Residue-level contacts at the interface:
Residue I96 in chain A contacts residue Q22 in chain B (closest heavy-atom distance 4.5 Å).
Residue Y662 in chain A is in contact with residue Q22 in chain B (closest heavy-atom distance 3.6 Å).
Residue V657 in chain A is in contact with residue A36 in chain B (closest heavy-atom distance 3.4 Å).
Residue F658 in chain A interacts with residue V37 in chain B (closest heavy-atom distance 3.4 Å).
Residue T654 in chain A contacts residue V37 in chain B (closest heavy-atom distance 3.5 Å).
Residue M233 in chain A is in contact with residue Q22 in chain B (closest heavy-atom distance 3.0 Å).
Residue Y662 in chain A is in contact with residue G33 in chain B (closest heavy-atom distance 4.3 Å).
Residue H264 in chain A interacts with residue L24 in chain B (closest heavy-atom distance 4.0 Å).
Residue A661 in chain A contacts residue G33 in chain B (closest heavy-atom distance 3.7 Å).
Residue F663 in chain A contacts residue Q22 in chain B (closest heavy-atom distance 3.5 Å).
Residue V653 in chain A contacts residue F40 in chain B (closest heavy-atom distance 3.3 Å).
Residue A661 in chain A interacts with residue Q32 in chain B (closest heavy-atom distance 2.9 Å).
Residue F658 in chain A interacts with residue G33 in chain B (closest heavy-atom distance 3.3 Å).
Residue H264 in chain A contacts residue G23 in chain B (closest heavy-atom distance 4.4 Å).
Residue A661 in chain A contacts residue P29 in chain B (closest heavy-atom distance 3.9 Å).
Residue Y229 in chain A is in contact with residue Q22 in chain B (closest heavy-atom distance 2.8 Å).
Residue A661 in chain A is in contact with residue A36 in chain B (closest heavy-atom distance 3.4 Å).
Residue V657 in chain A is in contact with residue F40 in chain B (closest heavy-atom distance 3.9 Å).
Residue Y662 in chain A contacts residue P29 in chain B (closest heavy-atom distance 3.0 Å).
Residue F658 in chain A interacts with residue W30 in chain B (closest heavy-atom distance 3.7 Å).
Residue I650 in chain A is in contact with residue V44 in chain B (closest heavy-atom distance 4.3 Å).
Residue I650 in chain A interacts with residue L41 in chain B (closest heavy-atom distance 5.0 Å).
Residue F263 in chain A interacts with residue Q22 in chain B (closest heavy-atom distance 3.6 Å).
Residue A664 in chain A interacts with residue Q32 in chain B (closest heavy-atom distance 4.9 Å).
Residue V657 in chain A is in contact with residue V37 in chain B (closest heavy-atom distance 4.1 Å).
Residue A664 in chain A contacts residue L24 in chain B (closest heavy-atom distance 3.8 Å).
Residue I650 in chain A is in contact with residue F48 in chain B (closest heavy-atom distance 3.9 Å).
Residue Y662 in chain A contacts residue Q32 in chain B (closest heavy-atom distance 4.4 Å).
Residue F658 in chain A interacts with residue L34 in chain B (closest heavy-atom distance 3.5 Å).
Residue Y662 in chain A contacts residue W30 in chain B (closest heavy-atom distance 3.3 Å).
Residue H264 in chain A interacts with residue Q22 in chain B (closest heavy-atom distance 4.0 Å).
Residue I650 in chain A contacts residue F40 in chain B (closest heavy-atom distance 4.3 Å).
Residue T654 in chain A is in contact with residue L41 in chain B (closest heavy-atom distance 3.7 Å).
Residue T654 in chain A interacts with residue F40 in chain B (closest heavy-atom distance 3.5 Å).

Sequence of chain B:
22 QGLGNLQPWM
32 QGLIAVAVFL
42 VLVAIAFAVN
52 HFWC

Sequence of chain A:
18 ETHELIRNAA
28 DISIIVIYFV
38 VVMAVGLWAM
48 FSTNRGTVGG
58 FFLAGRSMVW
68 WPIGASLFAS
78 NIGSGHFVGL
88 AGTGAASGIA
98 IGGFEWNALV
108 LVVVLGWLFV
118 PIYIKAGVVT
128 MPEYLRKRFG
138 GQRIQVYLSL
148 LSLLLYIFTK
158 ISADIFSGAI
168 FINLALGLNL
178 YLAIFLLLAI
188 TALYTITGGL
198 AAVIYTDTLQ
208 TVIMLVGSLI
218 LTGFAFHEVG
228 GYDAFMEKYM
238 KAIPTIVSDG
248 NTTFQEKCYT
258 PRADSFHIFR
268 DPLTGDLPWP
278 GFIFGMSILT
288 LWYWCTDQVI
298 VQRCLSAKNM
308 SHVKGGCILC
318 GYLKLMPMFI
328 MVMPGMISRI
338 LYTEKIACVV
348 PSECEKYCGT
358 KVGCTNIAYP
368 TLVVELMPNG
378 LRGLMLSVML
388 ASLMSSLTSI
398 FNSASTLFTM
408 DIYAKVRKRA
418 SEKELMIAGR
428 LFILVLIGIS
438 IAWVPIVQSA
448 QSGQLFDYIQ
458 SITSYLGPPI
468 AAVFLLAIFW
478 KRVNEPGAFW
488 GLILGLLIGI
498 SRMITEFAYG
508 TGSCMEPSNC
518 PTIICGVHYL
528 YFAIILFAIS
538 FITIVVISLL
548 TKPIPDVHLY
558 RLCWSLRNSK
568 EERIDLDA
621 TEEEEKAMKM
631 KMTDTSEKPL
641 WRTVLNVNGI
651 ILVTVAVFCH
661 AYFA

The following describes two proteins that form a bound complex.